Sequence of protein 2:
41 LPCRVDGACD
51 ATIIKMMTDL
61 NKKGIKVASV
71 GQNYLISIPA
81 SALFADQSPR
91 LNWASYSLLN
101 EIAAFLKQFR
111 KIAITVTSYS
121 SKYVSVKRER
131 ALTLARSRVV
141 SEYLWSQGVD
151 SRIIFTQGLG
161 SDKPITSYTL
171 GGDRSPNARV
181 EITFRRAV

These two protein chains interact to form a complex.

Sequence of protein 1:
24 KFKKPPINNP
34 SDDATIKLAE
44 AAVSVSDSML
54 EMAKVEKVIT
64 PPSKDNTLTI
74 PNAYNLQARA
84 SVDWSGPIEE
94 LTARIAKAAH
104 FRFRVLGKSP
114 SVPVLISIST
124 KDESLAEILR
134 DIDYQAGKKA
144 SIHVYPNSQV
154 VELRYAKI

Residue-level contacts at the interface:
Residue I153 in protein 2 is in contact with residue D86 in protein 1 (closest heavy-atom distance 4.8 Å).
Residue R152 in protein 2 interacts with residue D86 in protein 1 (closest heavy-atom distance 2.9 Å).
Residue Q157 in protein 2 interacts with residue R82 in protein 1 (closest heavy-atom distance 5.0 Å).
Residue T156 in protein 2 contacts residue A83 in protein 1 (closest heavy-atom distance 4.2 Å).
Residue R138 in protein 2 contacts residue D125 in protein 1 (closest heavy-atom distance 3.2 Å).
Residue S151 in protein 2 interacts with residue D86 in protein 1 (closest heavy-atom distance 5.0 Å).
Residue I154 in protein 2 is in contact with residue S84 in protein 1 (closest heavy-atom distance 2.9 Å).
Residue F155 in protein 2 is in contact with residue A101 in protein 1 (closest heavy-atom distance 3.6 Å).
Residue I112 in protein 2 is in contact with residue R97 in protein 1 (closest heavy-atom distance 3.5 Å).
Residue Q157 in protein 2 is in contact with residue H103 in protein 1 (closest heavy-atom distance 4.6 Å).
Residue R152 in protein 2 contacts residue V85 in protein 1 (closest heavy-atom distance 3.2 Å).
Residue Q157 in protein 2 is in contact with residue A101 in protein 1 (closest heavy-atom distance 3.8 Å).
Residue I153 in protein 2 is in contact with residue L94 in protein 1 (closest heavy-atom distance 3.7 Å).
Residue E142 in protein 2 is in contact with residue D125 in protein 1 (closest heavy-atom distance 3.5 Å).
Residue F155 in protein 2 interacts with residue R82 in protein 1 (closest heavy-atom distance 3.7 Å).
Residue Q157 in protein 2 contacts residue A81 in protein 1 (closest heavy-atom distance 3.8 Å).
Residue I153 in protein 2 contacts residue I98 in protein 1 (closest heavy-atom distance 4.8 Å).
Residue R152 in protein 2 is in contact with residue S84 in protein 1 (closest heavy-atom distance 3.9 Å).
Residue R152 in protein 2 contacts residue W87 in protein 1 (closest heavy-atom distance 3.8 Å).
Residue A113 in protein 2 interacts with residue R97 in protein 1 (closest heavy-atom distance 4.1 Å).
Residue F155 in protein 2 interacts with residue R97 in protein 1 (closest heavy-atom distance 3.3 Å).
Residue W145 in protein 2 is in contact with residue D86 in protein 1 (closest heavy-atom distance 3.3 Å).
Residue I153 in protein 2 interacts with residue W87 in protein 1 (closest heavy-atom distance 4.2 Å).
Residue I153 in protein 2 interacts with residue V85 in protein 1 (closest heavy-atom distance 3.8 Å).
Residue W145 in protein 2 is in contact with residue S84 in protein 1 (closest heavy-atom distance 3.2 Å).
Residue L134 in protein 2 contacts residue R82 in protein 1 (closest heavy-atom distance 4.2 Å).
Residue I153 in protein 2 contacts residue S84 in protein 1 (closest heavy-atom distance 3.2 Å).
Residue T156 in protein 2 is in contact with residue A81 in protein 1 (closest heavy-atom distance 3.9 Å).
Residue I154 in protein 2 interacts with residue R82 in protein 1 (closest heavy-atom distance 4.4 Å).
Residue I153 in protein 2 contacts residue R97 in protein 1 (closest heavy-atom distance 4.0 Å).
Residue F155 in protein 2 contacts residue L128 in protein 1 (closest heavy-atom distance 3.9 Å).
Residue W145 in protein 2 contacts residue K124 in protein 1 (closest heavy-atom distance 3.1 Å).
Residue R138 in protein 2 contacts residue R82 in protein 1 (closest heavy-atom distance 3.9 Å).
Residue I154 in protein 2 contacts residue A83 in protein 1 (closest heavy-atom distance 3.2 Å).
Residue I153 in protein 2 is in contact with residue A83 in protein 1 (closest heavy-atom distance 4.1 Å).
Residue R130 in protein 2 interacts with residue Y77 in protein 1 (closest heavy-atom distance 2.8 Å).
Residue I112 in protein 2 interacts with residue W87 in protein 1 (closest heavy-atom distance 4.2 Å).
Residue L134 in protein 2 interacts with residue Q80 in protein 1 (closest heavy-atom distance 4.2 Å).
Residue F155 in protein 2 is in contact with residue A83 in protein 1 (closest heavy-atom distance 3.8 Å).
Residue W145 in protein 2 contacts residue V85 in protein 1 (closest heavy-atom distance 3.7 Å).
Residue F155 in protein 2 contacts residue S84 in protein 1 (closest heavy-atom distance 5.0 Å).
Residue F155 in protein 2 interacts with residue I98 in protein 1 (closest heavy-atom distance 3.6 Å).
Residue T156 in protein 2 contacts residue R82 in protein 1 (closest heavy-atom distance 2.9 Å).
Residue L134 in protein 2 is in contact with residue A81 in protein 1 (closest heavy-atom distance 4.6 Å).